Interface contacts:
Residue F179 in protein 2 is in contact with residue N3 in protein 1 (closest heavy-atom distance 3.8 Å).
Residue F224 in protein 2 contacts residue F6 in protein 1 (closest heavy-atom distance 2.9 Å).
Residue N181 in protein 2 interacts with residue Y5 in protein 1 (closest heavy-atom distance 3.0 Å).
Residue T153 in protein 2 is in contact with residue Q7 in protein 1 (closest heavy-atom distance 2.5 Å).
Residue T37 in protein 2 interacts with residue S8 in protein 1 (closest heavy-atom distance 4.0 Å).
Residue W218 in protein 2 is in contact with residue F6 in protein 1 (closest heavy-atom distance 3.6 Å).
Residue V223 in protein 2 interacts with residue Y5 in protein 1 (closest heavy-atom distance 3.8 Å).
Residue H53 in protein 2 contacts residue S8 in protein 1 (closest heavy-atom distance 3.3 Å).
Residue N178 in protein 2 contacts residue L4 in protein 1 (closest heavy-atom distance 3.8 Å).
Residue H174 in protein 2 interacts with residue Q7 in protein 1 (closest heavy-atom distance 2.6 Å).
Residue D155 in protein 2 is in contact with residue Y5 in protein 1 (closest heavy-atom distance 2.6 Å).
Residue F224 in protein 2 is in contact with residue Y5 in protein 1 (closest heavy-atom distance 3.1 Å).
Residue K154 in protein 2 interacts with residue Q7 in protein 1 (closest heavy-atom distance 3.6 Å).
Residue H221 in protein 2 interacts with residue T1 in protein 1 (closest heavy-atom distance 3.4 Å).
Residue L39 in protein 2 contacts residue S8 in protein 1 (closest heavy-atom distance 4.0 Å).
Residue V223 in protein 2 contacts residue F6 in protein 1 (closest heavy-atom distance 3.5 Å).
Residue F179 in protein 2 interacts with residue L4 in protein 1 (closest heavy-atom distance 3.8 Å).
Residue H53 in protein 2 interacts with residue F6 in protein 1 (closest heavy-atom distance 3.3 Å).
Residue F224 in protein 2 is in contact with residue L4 in protein 1 (closest heavy-atom distance 2.8 Å).
Residue K222 in protein 2 is in contact with residue N3 in protein 1 (closest heavy-atom distance 3.4 Å).
Residue A176 in protein 2 interacts with residue L4 in protein 1 (closest heavy-atom distance 4.1 Å).
Residue N181 in protein 2 is in contact with residue Q7 in protein 1 (closest heavy-atom distance 3.5 Å).
Residue V216 in protein 2 contacts residue F6 in protein 1 (closest heavy-atom distance 3.9 Å).
Residue S38 in protein 2 is in contact with residue S8 in protein 1 (closest heavy-atom distance 3.3 Å).
Residue K222 in protein 2 interacts with residue L4 in protein 1 (closest heavy-atom distance 2.9 Å).
Residue S177 in protein 2 contacts residue L4 in protein 1 (closest heavy-atom distance 3.5 Å).
Residue S38 in protein 2 contacts residue G9 in protein 1 (closest heavy-atom distance 2.4 Å).
Residue S175 in protein 2 contacts residue F6 in protein 1 (closest heavy-atom distance 3.4 Å).
Residue G156 in protein 2 is in contact with residue G9 in protein 1 (closest heavy-atom distance 3.4 Å).
Residue Q157 in protein 2 is in contact with residue Q7 in protein 1 (closest heavy-atom distance 3.3 Å).
Residue D155 in protein 2 contacts residue Q7 in protein 1 (closest heavy-atom distance 3.0 Å).
Residue A158 in protein 2 contacts residue S8 in protein 1 (closest heavy-atom distance 3.9 Å).
Residue Y185 in protein 2 is in contact with residue E2 in protein 1 (closest heavy-atom distance 2.6 Å).
Residue T36 in protein 2 is in contact with residue G9 in protein 1 (closest heavy-atom distance 3.9 Å).
Residue H221 in protein 2 contacts residue L4 in protein 1 (closest heavy-atom distance 3.5 Å).
Residue A158 in protein 2 is in contact with residue Q7 in protein 1 (closest heavy-atom distance 3.1 Å).
Residue S177 in protein 2 is in contact with residue Y5 in protein 1 (closest heavy-atom distance 3.1 Å).
Residue S175 in protein 2 is in contact with residue Q7 in protein 1 (closest heavy-atom distance 2.9 Å).
Residue S38 in protein 2 is in contact with residue T10 in protein 1 (closest heavy-atom distance 3.6 Å).
Residue S226 in protein 2 interacts with residue Y5 in protein 1 (closest heavy-atom distance 3.8 Å).
Residue T37 in protein 2 interacts with residue G9 in protein 1 (closest heavy-atom distance 3.8 Å).
Residue N183 in protein 2 interacts with residue E2 in protein 1 (closest heavy-atom distance 2.8 Å).
Residue N178 in protein 2 contacts residue Y5 in protein 1 (closest heavy-atom distance 3.5 Å).
Residue T36 in protein 2 is in contact with residue T10 in protein 1 (closest heavy-atom distance 2.3 Å).
Residue A176 in protein 2 interacts with residue Y5 in protein 1 (closest heavy-atom distance 2.8 Å).
Residue A176 in protein 2 is in contact with residue F6 in protein 1 (closest heavy-atom distance 3.7 Å).
Residue N178 in protein 2 interacts with residue N3 in protein 1 (closest heavy-atom distance 3.8 Å).
Residue Y185 in protein 2 contacts residue L4 in protein 1 (closest heavy-atom distance 3.4 Å).
Residue S177 in protein 2 contacts residue Q7 in protein 1 (closest heavy-atom distance 3.8 Å).
Residue V223 in protein 2 interacts with residue L4 in protein 1 (closest heavy-atom distance 3.2 Å).
Residue D88 in protein 2 contacts residue F6 in protein 1 (closest heavy-atom distance 3.3 Å).
Residue G156 in protein 2 is in contact with residue Q7 in protein 1 (closest heavy-atom distance 2.6 Å).
Residue A176 in protein 2 is in contact with residue Q7 in protein 1 (closest heavy-atom distance 4.0 Å).
Residue N184 in protein 2 contacts residue Q7 in protein 1 (closest heavy-atom distance 3.9 Å).
Residue G156 in protein 2 is in contact with residue S8 in protein 1 (closest heavy-atom distance 3.6 Å).
Residue H221 in protein 2 interacts with residue E2 in protein 1 (closest heavy-atom distance 2.9 Å).
Residue K227 in protein 2 interacts with residue Y5 in protein 1 (closest heavy-atom distance 3.5 Å).
Residue T37 in protein 2 interacts with residue T10 in protein 1 (closest heavy-atom distance 3.7 Å).
Residue G220 in protein 2 is in contact with residue T1 in protein 1 (closest heavy-atom distance 2.5 Å).
Residue N178 in protein 2 interacts with residue E2 in protein 1 (closest heavy-atom distance 3.0 Å).

This data describes a binding interaction between two proteins.

Sequence of protein 2:
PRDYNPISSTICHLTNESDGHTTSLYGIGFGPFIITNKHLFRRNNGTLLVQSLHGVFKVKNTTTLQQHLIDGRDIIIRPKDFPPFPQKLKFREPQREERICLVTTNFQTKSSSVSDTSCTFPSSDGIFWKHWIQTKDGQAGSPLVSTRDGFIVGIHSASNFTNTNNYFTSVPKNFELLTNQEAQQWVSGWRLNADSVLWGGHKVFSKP

Sequence of protein 1:
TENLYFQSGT